Sequence of the first protein:
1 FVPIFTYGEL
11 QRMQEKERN

Sequence of the second protein:
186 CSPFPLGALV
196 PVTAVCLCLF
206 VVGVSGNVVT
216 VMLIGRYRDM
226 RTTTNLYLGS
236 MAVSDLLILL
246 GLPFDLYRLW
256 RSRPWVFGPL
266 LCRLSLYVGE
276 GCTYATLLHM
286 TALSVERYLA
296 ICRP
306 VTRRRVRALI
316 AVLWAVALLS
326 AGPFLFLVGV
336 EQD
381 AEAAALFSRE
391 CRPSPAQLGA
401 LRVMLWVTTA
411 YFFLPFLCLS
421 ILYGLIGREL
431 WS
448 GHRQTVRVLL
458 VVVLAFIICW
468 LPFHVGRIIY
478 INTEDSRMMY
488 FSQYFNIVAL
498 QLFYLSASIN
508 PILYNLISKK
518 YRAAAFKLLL

This data describes a binding interaction between two proteins.

Interface contacts:
Residue Q490 in the second protein is in contact with residue L10 in the first protein (closest heavy-atom distance 3.5 Å).
Residue S483 in the second protein is in contact with residue M13 in the first protein (closest heavy-atom distance 3.7 Å).
Residue F470 in the second protein interacts with residue V2 in the first protein (closest heavy-atom distance 3.7 Å).
Residue P188 in the second protein contacts residue L10 in the first protein (closest heavy-atom distance 4.6 Å).
Residue R392 in the second protein is in contact with residue E9 in the first protein (closest heavy-atom distance 3.6 Å).
Residue P188 in the second protein contacts residue Y7 in the first protein (closest heavy-atom distance 4.3 Å).
Residue S257 in the second protein is in contact with residue Y7 in the first protein (closest heavy-atom distance 3.3 Å).
Residue M486 in the second protein interacts with residue M13 in the first protein (closest heavy-atom distance 3.8 Å).
Residue Q490 in the second protein is in contact with residue F5 in the first protein (closest heavy-atom distance 3.7 Å).
Residue M486 in the second protein is in contact with residue E9 in the first protein (closest heavy-atom distance 4.2 Å).
Residue I494 in the second protein contacts residue I4 in the first protein (closest heavy-atom distance 3.8 Å).
Residue E390 in the second protein contacts residue T6 in the first protein (closest heavy-atom distance 4.9 Å).
Residue T480 in the second protein interacts with residue F5 in the first protein (closest heavy-atom distance 3.8 Å).
Residue S257 in the second protein interacts with residue T6 in the first protein (closest heavy-atom distance 3.7 Å).
Residue D482 in the second protein interacts with residue E17 in the first protein (closest heavy-atom distance 3.7 Å).
Residue S388 in the second protein contacts residue Y7 in the first protein (closest heavy-atom distance 4.8 Å).
Residue N493 in the second protein is in contact with residue P3 in the first protein (closest heavy-atom distance 2.9 Å).
Residue C186 in the second protein interacts with residue Y7 in the first protein (closest heavy-atom distance 3.4 Å).
Residue E275 in the second protein contacts residue F1 in the first protein (closest heavy-atom distance 3.2 Å).
Residue C391 in the second protein contacts residue T6 in the first protein (closest heavy-atom distance 4.3 Å).
Residue F189 in the second protein interacts with residue I4 in the first protein (closest heavy-atom distance 3.7 Å).
Residue F329 in the second protein contacts residue F1 in the first protein (closest heavy-atom distance 4.3 Å).
Residue R258 in the second protein contacts residue Y7 in the first protein (closest heavy-atom distance 4.0 Å).
Residue C186 in the second protein contacts residue L10 in the first protein (closest heavy-atom distance 4.5 Å).
Residue M486 in the second protein is in contact with residue L10 in the first protein (closest heavy-atom distance 4.2 Å).
Residue P393 in the second protein contacts residue E9 in the first protein (closest heavy-atom distance 4.6 Å).
Residue Y477 in the second protein contacts residue E9 in the first protein (closest heavy-atom distance 4.2 Å).
Residue Y477 in the second protein interacts with residue P3 in the first protein (closest heavy-atom distance 3.2 Å).
Residue R474 in the second protein interacts with residue F1 in the first protein (closest heavy-atom distance 3.3 Å).
Residue Q490 in the second protein contacts residue I4 in the first protein (closest heavy-atom distance 4.4 Å).
Residue F470 in the second protein contacts residue F1 in the first protein (closest heavy-atom distance 3.9 Å).
Residue R474 in the second protein interacts with residue P3 in the first protein (closest heavy-atom distance 3.5 Å).
Residue L271 in the second protein contacts residue F1 in the first protein (closest heavy-atom distance 3.8 Å).
Residue D338 in the second protein contacts residue R12 in the first protein (closest heavy-atom distance 3.0 Å).
Residue S388 in the second protein contacts residue G8 in the first protein (closest heavy-atom distance 4.3 Å).
Residue R392 in the second protein contacts residue Y7 in the first protein (closest heavy-atom distance 4.7 Å).
Residue R392 in the second protein is in contact with residue T6 in the first protein (closest heavy-atom distance 2.7 Å).
Residue S187 in the second protein is in contact with residue Y7 in the first protein (closest heavy-atom distance 4.6 Å).
Residue M486 in the second protein contacts residue F5 in the first protein (closest heavy-atom distance 3.7 Å).
Residue Y477 in the second protein is in contact with residue F5 in the first protein (closest heavy-atom distance 3.3 Å).
Residue L401 in the second protein interacts with residue F1 in the first protein (closest heavy-atom distance 4.8 Å).
Residue L254 in the second protein contacts residue I4 in the first protein (closest heavy-atom distance 5.0 Å).
Residue Y477 in the second protein contacts residue I4 in the first protein (closest heavy-atom distance 4.6 Å).
Residue E481 in the second protein is in contact with residue M13 in the first protein (closest heavy-atom distance 3.5 Å).
Residue S187 in the second protein is in contact with residue L10 in the first protein (closest heavy-atom distance 4.8 Å).
Residue P393 in the second protein interacts with residue F1 in the first protein (closest heavy-atom distance 4.7 Å).
Residue S483 in the second protein is in contact with residue E17 in the first protein (closest heavy-atom distance 3.7 Å).
Residue F189 in the second protein interacts with residue F5 in the first protein (closest heavy-atom distance 4.7 Å).
Residue N493 in the second protein is in contact with residue V2 in the first protein (closest heavy-atom distance 3.3 Å).
Residue E481 in the second protein interacts with residue E17 in the first protein (closest heavy-atom distance 4.8 Å).
Residue A496 in the second protein interacts with residue V2 in the first protein (closest heavy-atom distance 4.8 Å).
Residue P188 in the second protein contacts residue F5 in the first protein (closest heavy-atom distance 4.6 Å).
Residue S388 in the second protein contacts residue Q11 in the first protein (closest heavy-atom distance 4.3 Å).
Residue C186 in the second protein contacts residue Q14 in the first protein (closest heavy-atom distance 3.9 Å).
Residue L497 in the second protein contacts residue V2 in the first protein (closest heavy-atom distance 3.4 Å).
Residue R392 in the second protein interacts with residue R12 in the first protein (closest heavy-atom distance 4.7 Å).
Residue D482 in the second protein contacts residue M13 in the first protein (closest heavy-atom distance 3.6 Å).
Residue R392 in the second protein contacts residue G8 in the first protein (closest heavy-atom distance 3.5 Å).
Residue S489 in the second protein contacts residue F5 in the first protein (closest heavy-atom distance 3.2 Å).
Residue N493 in the second protein contacts residue I4 in the first protein (closest heavy-atom distance 3.5 Å).